Sequence of chain A:
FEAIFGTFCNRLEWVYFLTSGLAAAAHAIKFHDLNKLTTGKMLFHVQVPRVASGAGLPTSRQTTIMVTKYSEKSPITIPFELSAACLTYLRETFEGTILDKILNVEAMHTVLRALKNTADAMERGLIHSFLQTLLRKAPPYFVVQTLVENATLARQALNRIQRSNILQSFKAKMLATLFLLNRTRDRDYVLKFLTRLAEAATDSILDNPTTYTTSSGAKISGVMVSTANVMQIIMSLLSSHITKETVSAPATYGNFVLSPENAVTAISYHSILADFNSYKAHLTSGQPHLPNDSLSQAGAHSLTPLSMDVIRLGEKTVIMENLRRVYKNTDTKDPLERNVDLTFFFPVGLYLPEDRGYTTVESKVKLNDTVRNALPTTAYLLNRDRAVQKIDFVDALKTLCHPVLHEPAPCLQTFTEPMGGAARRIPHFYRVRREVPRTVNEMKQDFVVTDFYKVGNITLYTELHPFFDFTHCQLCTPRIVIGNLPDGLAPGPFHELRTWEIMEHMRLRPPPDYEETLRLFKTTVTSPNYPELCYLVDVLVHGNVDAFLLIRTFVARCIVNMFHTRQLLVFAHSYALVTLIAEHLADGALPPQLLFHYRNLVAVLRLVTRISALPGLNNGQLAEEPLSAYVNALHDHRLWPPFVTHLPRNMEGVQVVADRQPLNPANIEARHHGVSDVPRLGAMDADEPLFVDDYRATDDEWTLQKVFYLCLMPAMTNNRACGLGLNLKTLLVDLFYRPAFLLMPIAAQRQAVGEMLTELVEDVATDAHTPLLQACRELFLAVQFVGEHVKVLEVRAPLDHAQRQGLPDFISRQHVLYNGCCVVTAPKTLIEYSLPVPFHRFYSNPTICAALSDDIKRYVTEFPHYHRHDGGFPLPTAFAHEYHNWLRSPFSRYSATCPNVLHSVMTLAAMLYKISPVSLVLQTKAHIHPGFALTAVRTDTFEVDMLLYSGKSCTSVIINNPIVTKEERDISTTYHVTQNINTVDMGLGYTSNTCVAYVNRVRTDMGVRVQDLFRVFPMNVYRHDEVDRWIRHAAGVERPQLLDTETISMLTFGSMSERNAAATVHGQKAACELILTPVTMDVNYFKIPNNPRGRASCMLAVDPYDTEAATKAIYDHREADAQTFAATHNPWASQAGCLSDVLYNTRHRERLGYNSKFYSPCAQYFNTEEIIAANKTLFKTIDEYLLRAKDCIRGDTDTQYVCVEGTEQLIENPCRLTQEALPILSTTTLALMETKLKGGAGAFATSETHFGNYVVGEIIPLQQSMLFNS

These two protein chains interact to form a complex.

Interface contacts:
Residue G750 in chain A interacts with residue V70 in chain B (closest heavy-atom distance 4.3 Å).
Residue K805 in chain A contacts residue C58 in chain B (closest heavy-atom distance 3.4 Å).
Residue V883 in chain A is in contact with residue R66 in chain B (closest heavy-atom distance 4.4 Å).
Residue L757 in chain A contacts residue A59 in chain B (closest heavy-atom distance 4.2 Å).
Residue G758 in chain A is in contact with residue D56 in chain B (closest heavy-atom distance 3.9 Å).
Residue S752 in chain A contacts residue M67 in chain B (closest heavy-atom distance 3.2 Å).
Residue S752 in chain A contacts residue R66 in chain B (closest heavy-atom distance 3.6 Å).
Residue S752 in chain A interacts with residue D63 in chain B (closest heavy-atom distance 3.3 Å).
Residue V751 in chain A interacts with residue R66 in chain B (closest heavy-atom distance 2.9 Å).
Residue V883 in chain A interacts with residue L65 in chain B (closest heavy-atom distance 4.2 Å).
Residue Y813 in chain A contacts residue L64 in chain B (closest heavy-atom distance 3.7 Å).
Residue P821 in chain A contacts residue R72 in chain B (closest heavy-atom distance 3.1 Å).
Residue G750 in chain A contacts residue R66 in chain B (closest heavy-atom distance 3.1 Å).
Residue Q884 in chain A contacts residue V70 in chain B (closest heavy-atom distance 4.7 Å).
Residue L757 in chain A interacts with residue L62 in chain B (closest heavy-atom distance 3.7 Å).
Residue F880 in chain A is in contact with residue V68 in chain B (closest heavy-atom distance 3.6 Å).
Residue V754 in chain A interacts with residue L53 in chain B (closest heavy-atom distance 3.8 Å).
Residue T806 in chain A interacts with residue C58 in chain B (closest heavy-atom distance 4.9 Å).
Residue L881 in chain A contacts residue A69 in chain B (closest heavy-atom distance 3.3 Å).
Residue G758 in chain A interacts with residue A59 in chain B (closest heavy-atom distance 4.0 Å).
Residue M820 in chain A contacts residue R72 in chain B (closest heavy-atom distance 2.8 Å).
Residue V809 in chain A contacts residue C58 in chain B (closest heavy-atom distance 3.7 Å).
Residue Y813 in chain A is in contact with residue L65 in chain B (closest heavy-atom distance 4.0 Å).
Residue V754 in chain A is in contact with residue D63 in chain B (closest heavy-atom distance 3.4 Å).
Residue Y813 in chain A is in contact with residue K61 in chain B (closest heavy-atom distance 3.6 Å).
Residue F880 in chain A interacts with residue L65 in chain B (closest heavy-atom distance 3.6 Å).
Residue V809 in chain A contacts residue L62 in chain B (closest heavy-atom distance 4.5 Å).
Residue L757 in chain A contacts residue D56 in chain B (closest heavy-atom distance 4.7 Å).
Residue L818 in chain A contacts residue V68 in chain B (closest heavy-atom distance 3.7 Å).
Residue V754 in chain A is in contact with residue A59 in chain B (closest heavy-atom distance 4.0 Å).
Residue L808 in chain A contacts residue L62 in chain B (closest heavy-atom distance 3.8 Å).
Residue L881 in chain A interacts with residue R72 in chain B (closest heavy-atom distance 3.4 Å).
Residue V886 in chain A contacts residue R66 in chain B (closest heavy-atom distance 4.7 Å).
Residue V809 in chain A contacts residue K61 in chain B (closest heavy-atom distance 3.7 Å).
Residue L818 in chain A interacts with residue L64 in chain B (closest heavy-atom distance 3.9 Å).
Residue K805 in chain A contacts residue D56 in chain B (closest heavy-atom distance 3.8 Å).
Residue V883 in chain A interacts with residue A69 in chain B (closest heavy-atom distance 4.6 Å).
Residue R756 in chain A interacts with residue R66 in chain B (closest heavy-atom distance 3.2 Å).
Residue Q884 in chain A interacts with residue R66 in chain B (closest heavy-atom distance 3.5 Å).
Residue H749 in chain A interacts with residue R66 in chain B (closest heavy-atom distance 4.2 Å).
Residue V754 in chain A interacts with residue F60 in chain B (closest heavy-atom distance 4.2 Å).
Residue F880 in chain A interacts with residue A69 in chain B (closest heavy-atom distance 3.6 Å).
Residue L626 in chain A is in contact with residue T73 in chain B (closest heavy-atom distance 4.4 Å).
Residue F812 in chain A contacts residue L65 in chain B (closest heavy-atom distance 4.1 Å).
Residue Q884 in chain A contacts residue A69 in chain B (closest heavy-atom distance 3.4 Å).
Residue V883 in chain A contacts residue L62 in chain B (closest heavy-atom distance 4.3 Å).
Residue D753 in chain A is in contact with residue R66 in chain B (closest heavy-atom distance 4.2 Å).
Residue V886 in chain A is in contact with residue L62 in chain B (closest heavy-atom distance 4.8 Å).
Residue L808 in chain A interacts with residue L65 in chain B (closest heavy-atom distance 3.9 Å).
Residue K805 in chain A contacts residue A59 in chain B (closest heavy-atom distance 4.4 Å).
Residue L804 in chain A interacts with residue L62 in chain B (closest heavy-atom distance 5.0 Å).
Residue K805 in chain A is in contact with residue L62 in chain B (closest heavy-atom distance 3.8 Å).
Residue L881 in chain A interacts with residue T73 in chain B (closest heavy-atom distance 4.0 Å).
Residue F817 in chain A contacts residue V68 in chain B (closest heavy-atom distance 3.8 Å).
Residue L818 in chain A is in contact with residue L65 in chain B (closest heavy-atom distance 4.5 Å).
Residue L757 in chain A is in contact with residue R66 in chain B (closest heavy-atom distance 3.7 Å).
Residue V809 in chain A contacts residue L65 in chain B (closest heavy-atom distance 4.7 Å).
Residue D753 in chain A is in contact with residue D63 in chain B (closest heavy-atom distance 4.2 Å).

Sequence of chain B:
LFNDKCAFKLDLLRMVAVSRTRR